These two protein chains interact to form a complex.

Sequence of chain A:
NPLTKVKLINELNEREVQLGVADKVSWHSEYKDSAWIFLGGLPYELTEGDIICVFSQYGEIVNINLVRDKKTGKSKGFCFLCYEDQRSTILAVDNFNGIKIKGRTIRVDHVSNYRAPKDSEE

Residue-level contacts at the interface:
Residue K363 in chain B contacts residue K72 in chain A (closest heavy-atom distance 3.2 Å).
Residue K363 in chain B interacts with residue K71 in chain A (closest heavy-atom distance 3.7 Å).
Residue E362 in chain B is in contact with residue K72 in chain A (closest heavy-atom distance 4.1 Å).
Residue K363 in chain B is in contact with residue D70 in chain A (closest heavy-atom distance 4.1 Å).

Sequence of chain B:
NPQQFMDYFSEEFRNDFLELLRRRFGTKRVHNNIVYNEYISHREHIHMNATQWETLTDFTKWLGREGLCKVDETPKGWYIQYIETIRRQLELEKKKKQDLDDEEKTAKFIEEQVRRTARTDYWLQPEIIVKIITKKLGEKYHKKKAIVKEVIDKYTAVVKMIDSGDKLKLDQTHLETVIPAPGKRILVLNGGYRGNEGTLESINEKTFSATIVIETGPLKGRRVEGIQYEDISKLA